Interface contacts:
Residue N113 in the second protein contacts residue Q96 in the first protein (closest heavy-atom distance 4.4 Å).
Residue V105 in the second protein is in contact with residue I83 in the first protein (closest heavy-atom distance 4.4 Å).
Residue K102 in the second protein contacts residue M92 in the first protein (closest heavy-atom distance 4.5 Å).
Residue V105 in the second protein interacts with residue A94 in the first protein (closest heavy-atom distance 3.6 Å).
Residue E66 in the second protein contacts residue V41 in the first protein (closest heavy-atom distance 4.2 Å).
Residue K102 in the second protein contacts residue Q8 in the first protein (closest heavy-atom distance 2.8 Å).
Residue V98 in the second protein interacts with residue A2 in the first protein (closest heavy-atom distance 4.3 Å).
Residue G68 in the second protein contacts residue I26 in the first protein (closest heavy-atom distance 3.5 Å).
Residue K65 in the second protein contacts residue V41 in the first protein (closest heavy-atom distance 4.3 Å).
Residue I88 in the second protein interacts with residue L28 in the first protein (closest heavy-atom distance 3.4 Å).
Residue I109 in the second protein is in contact with residue L9 in the first protein (closest heavy-atom distance 3.7 Å).
Residue G67 in the second protein interacts with residue V41 in the first protein (closest heavy-atom distance 3.5 Å).
Residue L118 in the second protein contacts residue R75 in the first protein (closest heavy-atom distance 3.2 Å).
Residue E106 in the second protein contacts residue Q8 in the first protein (closest heavy-atom distance 3.3 Å).
Residue K85 in the second protein is in contact with residue L28 in the first protein (closest heavy-atom distance 3.7 Å).
Residue V98 in the second protein interacts with residue Q5 in the first protein (closest heavy-atom distance 4.3 Å).
Residue L101 in the second protein is in contact with residue F90 in the first protein (closest heavy-atom distance 4.4 Å).
Residue L101 in the second protein interacts with residue M92 in the first protein (closest heavy-atom distance 3.5 Å).
Residue K99 in the second protein contacts residue Q5 in the first protein (closest heavy-atom distance 3.1 Å).
Residue N112 in the second protein interacts with residue E81 in the first protein (closest heavy-atom distance 2.9 Å).
Residue E89 in the second protein interacts with residue K29 in the first protein (closest heavy-atom distance 2.9 Å).
Residue K102 in the second protein interacts with residue Q5 in the first protein (closest heavy-atom distance 3.0 Å).
Residue I109 in the second protein is in contact with residue Q96 in the first protein (closest heavy-atom distance 3.3 Å).
Residue A97 in the second protein is in contact with residue S87 in the first protein (closest heavy-atom distance 3.1 Å).
Residue N112 in the second protein contacts residue R73 in the first protein (closest heavy-atom distance 3.0 Å).
Residue I88 in the second protein contacts residue I26 in the first protein (closest heavy-atom distance 3.6 Å).
Residue K85 in the second protein is in contact with residue H37 in the first protein (closest heavy-atom distance 4.2 Å).
Residue L101 in the second protein is in contact with residue T91 in the first protein (closest heavy-atom distance 4.0 Å).
Residue V98 in the second protein contacts residue I20 in the first protein (closest heavy-atom distance 4.0 Å).
Residue D116 in the second protein is in contact with residue K100 in the first protein (closest heavy-atom distance 4.3 Å).
Residue D116 in the second protein interacts with residue G99 in the first protein (closest heavy-atom distance 4.4 Å).
Residue I109 in the second protein contacts residue E13 in the first protein (closest heavy-atom distance 3.9 Å).
Residue K102 in the second protein contacts residue L9 in the first protein (closest heavy-atom distance 4.0 Å).
Residue L101 in the second protein contacts residue S87 in the first protein (closest heavy-atom distance 3.4 Å).
Residue L101 in the second protein interacts with residue T85 in the first protein (closest heavy-atom distance 3.5 Å).
Residue W69 in the second protein interacts with residue I26 in the first protein (closest heavy-atom distance 3.5 Å).
Residue W69 in the second protein is in contact with residue H37 in the first protein (closest heavy-atom distance 4.4 Å).
Residue V105 in the second protein interacts with residue M92 in the first protein (closest heavy-atom distance 3.4 Å).
Residue C108 in the second protein is in contact with residue I83 in the first protein (closest heavy-atom distance 4.0 Å).
Residue I109 in the second protein is in contact with residue I83 in the first protein (closest heavy-atom distance 4.2 Å).
Residue C108 in the second protein is in contact with residue V71 in the first protein (closest heavy-atom distance 4.2 Å).
Residue K85 in the second protein interacts with residue P27 in the first protein (closest heavy-atom distance 3.5 Å).
Residue F94 in the second protein contacts residue F90 in the first protein (closest heavy-atom distance 3.7 Å).
Residue D116 in the second protein contacts residue R75 in the first protein (closest heavy-atom distance 3.8 Å).
Residue E106 in the second protein contacts residue L12 in the first protein (closest heavy-atom distance 3.4 Å).
Residue K99 in the second protein interacts with residue N1 in the first protein (closest heavy-atom distance 4.2 Å).
Residue I88 in the second protein contacts residue F90 in the first protein (closest heavy-atom distance 4.3 Å).
Residue N112 in the second protein is in contact with residue R75 in the first protein (closest heavy-atom distance 3.7 Å).
Residue D100 in the second protein interacts with residue S87 in the first protein (closest heavy-atom distance 4.3 Å).
Residue N112 in the second protein interacts with residue I83 in the first protein (closest heavy-atom distance 4.2 Å).
Residue N112 in the second protein interacts with residue Q96 in the first protein (closest heavy-atom distance 3.2 Å).
Residue I109 in the second protein contacts residue L12 in the first protein (closest heavy-atom distance 3.9 Å).
Residue N113 in the second protein is in contact with residue E13 in the first protein (closest heavy-atom distance 3.1 Å).
Residue A97 in the second protein interacts with residue F90 in the first protein (closest heavy-atom distance 3.8 Å).
Residue F84 in the second protein is in contact with residue I26 in the first protein (closest heavy-atom distance 3.5 Å).
Residue V105 in the second protein contacts residue T85 in the first protein (closest heavy-atom distance 3.3 Å).
Residue Y110 in the second protein is in contact with residue L12 in the first protein (closest heavy-atom distance 3.7 Å).
Residue F94 in the second protein contacts residue K29 in the first protein (closest heavy-atom distance 4.0 Å).
Residue I88 in the second protein interacts with residue N22 in the first protein (closest heavy-atom distance 3.6 Å).
Residue D116 in the second protein contacts residue C98 in the first protein (closest heavy-atom distance 3.8 Å).

These two protein chains interact to form a complex.

Sequence of the first protein:
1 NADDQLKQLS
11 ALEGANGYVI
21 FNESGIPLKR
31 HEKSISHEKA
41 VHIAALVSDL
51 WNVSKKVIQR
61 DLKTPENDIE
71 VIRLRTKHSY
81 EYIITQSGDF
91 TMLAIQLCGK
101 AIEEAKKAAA

Sequence of the second protein:
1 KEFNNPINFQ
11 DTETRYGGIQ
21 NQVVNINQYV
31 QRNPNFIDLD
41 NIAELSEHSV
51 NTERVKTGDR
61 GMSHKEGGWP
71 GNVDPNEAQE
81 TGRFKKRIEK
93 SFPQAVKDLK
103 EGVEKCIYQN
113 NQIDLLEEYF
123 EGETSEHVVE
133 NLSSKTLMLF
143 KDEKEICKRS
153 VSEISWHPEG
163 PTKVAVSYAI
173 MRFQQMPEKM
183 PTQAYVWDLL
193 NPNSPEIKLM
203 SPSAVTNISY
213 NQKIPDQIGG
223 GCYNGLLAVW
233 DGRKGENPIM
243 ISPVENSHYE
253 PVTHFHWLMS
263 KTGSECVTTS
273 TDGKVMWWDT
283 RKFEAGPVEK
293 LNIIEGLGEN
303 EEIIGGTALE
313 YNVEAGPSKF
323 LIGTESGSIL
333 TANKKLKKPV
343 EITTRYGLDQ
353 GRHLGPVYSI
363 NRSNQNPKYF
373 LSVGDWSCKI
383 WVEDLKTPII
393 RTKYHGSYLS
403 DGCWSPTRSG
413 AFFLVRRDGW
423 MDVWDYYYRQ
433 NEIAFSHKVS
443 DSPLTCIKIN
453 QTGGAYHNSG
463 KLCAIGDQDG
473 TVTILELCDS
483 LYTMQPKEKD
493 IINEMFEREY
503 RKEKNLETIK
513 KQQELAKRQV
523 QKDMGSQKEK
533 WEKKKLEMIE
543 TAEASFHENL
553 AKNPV